Sequence of protein 1:
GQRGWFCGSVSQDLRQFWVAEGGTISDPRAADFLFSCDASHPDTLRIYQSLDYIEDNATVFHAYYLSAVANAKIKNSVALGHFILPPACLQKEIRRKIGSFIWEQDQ

These two protein chains interact to form a complex.

Interface contacts:
Residue Q49 in protein 1 interacts with residue Y42 in protein 2 (closest heavy-atom distance 3.6 Å).
Residue A79 in protein 1 contacts residue G5 in protein 2 (closest heavy-atom distance 3.3 Å).
Residue Q49 in protein 1 contacts residue L46 in protein 2 (closest heavy-atom distance 4.0 Å).
Residue I94 in protein 1 contacts residue I35 in protein 2 (closest heavy-atom distance 4.0 Å).
Residue D32 in protein 1 interacts with residue R16 in protein 2 (closest heavy-atom distance 3.8 Å).
Residue L80 in protein 1 is in contact with residue L13 in protein 2 (closest heavy-atom distance 3.5 Å).
Residue E55 in protein 1 is in contact with residue R47 in protein 2 (closest heavy-atom distance 2.7 Å).
Residue T59 in protein 1 is in contact with residue S15 in protein 2 (closest heavy-atom distance 2.6 Å).
Residue L34 in protein 1 contacts residue S15 in protein 2 (closest heavy-atom distance 3.0 Å).
Residue D56 in protein 1 contacts residue H23 in protein 2 (closest heavy-atom distance 3.7 Å).
Residue I98 in protein 1 contacts residue V34 in protein 2 (closest heavy-atom distance 4.0 Å).
Residue D56 in protein 1 contacts residue K43 in protein 2 (closest heavy-atom distance 2.7 Å).
Residue Y53 in protein 1 interacts with residue K43 in protein 2 (closest heavy-atom distance 3.2 Å).
Residue A79 in protein 1 interacts with residue A8 in protein 2 (closest heavy-atom distance 3.4 Å).
Residue G81 in protein 1 interacts with residue F18 in protein 2 (closest heavy-atom distance 3.4 Å).
Residue E93 in protein 1 interacts with residue R41 in protein 2 (closest heavy-atom distance 3.0 Å).
Residue T59 in protein 1 is in contact with residue S19 in protein 2 (closest heavy-atom distance 2.3 Å).
Residue I98 in protein 1 contacts residue R31 in protein 2 (closest heavy-atom distance 3.5 Å).
Residue N57 in protein 1 interacts with residue K20 in protein 2 (closest heavy-atom distance 3.1 Å).
Residue S77 in protein 1 contacts residue V9 in protein 2 (closest heavy-atom distance 3.6 Å).
Residue D32 in protein 1 contacts residue S15 in protein 2 (closest heavy-atom distance 3.0 Å).
Residue F61 in protein 1 interacts with residue S15 in protein 2 (closest heavy-atom distance 3.2 Å).
Residue Y48 in protein 1 is in contact with residue Y42 in protein 2 (closest heavy-atom distance 3.6 Å).
Residue L80 in protein 1 is in contact with residue A8 in protein 2 (closest heavy-atom distance 3.3 Å).
Residue G81 in protein 1 is in contact with residue G5 in protein 2 (closest heavy-atom distance 3.0 Å).
Residue N57 in protein 1 contacts residue S15 in protein 2 (closest heavy-atom distance 4.0 Å).
Residue I84 in protein 1 contacts residue I35 in protein 2 (closest heavy-atom distance 3.8 Å).
Residue L90 in protein 1 interacts with residue A38 in protein 2 (closest heavy-atom distance 3.2 Å).
Residue H82 in protein 1 contacts residue C6 in protein 2 (closest heavy-atom distance 3.8 Å).
Residue A58 in protein 1 is in contact with residue S15 in protein 2 (closest heavy-atom distance 3.5 Å).
Residue A31 in protein 1 contacts residue R16 in protein 2 (closest heavy-atom distance 3.1 Å).
Residue A79 in protein 1 contacts residue C6 in protein 2 (closest heavy-atom distance 3.3 Å).
Residue Y53 in protein 1 is in contact with residue Y42 in protein 2 (closest heavy-atom distance 3.6 Å).
Residue I54 in protein 1 is in contact with residue K43 in protein 2 (closest heavy-atom distance 4.0 Å).
Residue H82 in protein 1 is in contact with residue G5 in protein 2 (closest heavy-atom distance 3.9 Å).
Residue F33 in protein 1 interacts with residue L13 in protein 2 (closest heavy-atom distance 3.3 Å).
Residue Y48 in protein 1 interacts with residue L46 in protein 2 (closest heavy-atom distance 3.4 Å).
Residue I84 in protein 1 interacts with residue F18 in protein 2 (closest heavy-atom distance 3.4 Å).
Residue C89 in protein 1 contacts residue Y42 in protein 2 (closest heavy-atom distance 3.6 Å).
Residue P87 in protein 1 is in contact with residue Y42 in protein 2 (closest heavy-atom distance 4.0 Å).
Residue I94 in protein 1 contacts residue A38 in protein 2 (closest heavy-atom distance 3.6 Å).
Residue I54 in protein 1 is in contact with residue L46 in protein 2 (closest heavy-atom distance 3.6 Å).
Residue I84 in protein 1 is in contact with residue H32 in protein 2 (closest heavy-atom distance 3.7 Å).
Residue N57 in protein 1 contacts residue R16 in protein 2 (closest heavy-atom distance 2.7 Å).
Residue F61 in protein 1 interacts with residue F18 in protein 2 (closest heavy-atom distance 3.6 Å).
Residue Y53 in protein 1 interacts with residue E39 in protein 2 (closest heavy-atom distance 2.8 Å).
Residue I94 in protein 1 contacts residue V34 in protein 2 (closest heavy-atom distance 4.0 Å).
Residue L90 in protein 1 contacts residue E39 in protein 2 (closest heavy-atom distance 3.8 Å).
Residue L90 in protein 1 interacts with residue Y42 in protein 2 (closest heavy-atom distance 4.0 Å).
Residue A30 in protein 1 interacts with residue R16 in protein 2 (closest heavy-atom distance 2.7 Å).
Residue F33 in protein 1 is in contact with residue S15 in protein 2 (closest heavy-atom distance 3.6 Å).
Residue F33 in protein 1 interacts with residue N14 in protein 2 (closest heavy-atom distance 3.5 Å).
Residue D56 in protein 1 contacts residue S19 in protein 2 (closest heavy-atom distance 3.8 Å).
Residue I54 in protein 1 contacts residue R47 in protein 2 (closest heavy-atom distance 3.3 Å).
Residue D56 in protein 1 contacts residue R16 in protein 2 (closest heavy-atom distance 3.9 Å).
Residue A58 in protein 1 contacts residue R16 in protein 2 (closest heavy-atom distance 3.7 Å).
Residue G81 in protein 1 interacts with residue H32 in protein 2 (closest heavy-atom distance 2.7 Å).
Residue K97 in protein 1 contacts residue E37 in protein 2 (closest heavy-atom distance 3.1 Å).
Residue D32 in protein 1 contacts residue N14 in protein 2 (closest heavy-atom distance 3.3 Å).
Residue D56 in protein 1 interacts with residue K20 in protein 2 (closest heavy-atom distance 3.8 Å).

Sequence of protein 2:
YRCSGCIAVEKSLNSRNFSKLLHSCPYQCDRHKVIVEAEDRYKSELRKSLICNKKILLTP